Sequence of the first protein:
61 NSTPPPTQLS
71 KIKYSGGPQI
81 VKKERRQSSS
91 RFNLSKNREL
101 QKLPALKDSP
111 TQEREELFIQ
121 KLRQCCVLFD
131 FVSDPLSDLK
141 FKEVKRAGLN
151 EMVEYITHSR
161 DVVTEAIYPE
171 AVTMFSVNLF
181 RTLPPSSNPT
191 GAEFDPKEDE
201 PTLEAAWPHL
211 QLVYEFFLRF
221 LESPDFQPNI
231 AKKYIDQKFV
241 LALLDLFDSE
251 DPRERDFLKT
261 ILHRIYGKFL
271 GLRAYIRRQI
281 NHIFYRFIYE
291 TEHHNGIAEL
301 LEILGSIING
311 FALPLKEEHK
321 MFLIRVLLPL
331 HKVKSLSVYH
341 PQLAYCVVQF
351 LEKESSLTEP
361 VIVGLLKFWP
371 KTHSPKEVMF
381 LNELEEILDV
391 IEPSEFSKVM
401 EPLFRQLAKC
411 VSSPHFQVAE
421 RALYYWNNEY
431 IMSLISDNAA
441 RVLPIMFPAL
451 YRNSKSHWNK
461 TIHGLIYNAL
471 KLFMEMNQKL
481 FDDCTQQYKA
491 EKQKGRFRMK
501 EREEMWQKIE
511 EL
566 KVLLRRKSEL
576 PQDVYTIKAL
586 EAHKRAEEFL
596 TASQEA

Interface contacts:
Residue E574 in the first protein interacts with residue L243 in the second protein (closest heavy-atom distance 3.8 Å).
Residue E292 in the first protein interacts with residue R302 in the second protein (closest heavy-atom distance 3.5 Å).
Residue F368 in the first protein contacts residue Y307 in the second protein (closest heavy-atom distance 3.7 Å).
Residue Y289 in the first protein contacts residue R302 in the second protein (closest heavy-atom distance 3.1 Å).
Residue H415 in the first protein is in contact with residue Q125 in the second protein (closest heavy-atom distance 2.9 Å).
Residue E574 in the first protein interacts with residue Y265 in the second protein (closest heavy-atom distance 2.6 Å).
Residue E193 in the first protein is in contact with residue Y267 in the second protein (closest heavy-atom distance 3.9 Å).
Residue K572 in the first protein contacts residue R89 in the second protein (closest heavy-atom distance 3.2 Å).
Residue L569 in the first protein contacts residue Q122 in the second protein (closest heavy-atom distance 3.7 Å).
Residue L568 in the first protein contacts residue R214 in the second protein (closest heavy-atom distance 3.4 Å).
Residue K332 in the first protein interacts with residue R303 in the second protein (closest heavy-atom distance 4.0 Å).
Residue R571 in the first protein contacts residue Y127 in the second protein (closest heavy-atom distance 3.5 Å).
Residue I288 in the first protein is in contact with residue R302 in the second protein (closest heavy-atom distance 3.1 Å).
Residue R571 in the first protein is in contact with residue V126 in the second protein (closest heavy-atom distance 3.0 Å).
Residue T372 in the first protein interacts with residue D131 in the second protein (closest heavy-atom distance 3.8 Å).
Residue K376 in the first protein is in contact with residue D306 in the second protein (closest heavy-atom distance 2.4 Å).
Residue W458 in the first protein interacts with residue R121 in the second protein (closest heavy-atom distance 3.6 Å).
Residue K371 in the first protein is in contact with residue L309 in the second protein (closest heavy-atom distance 3.7 Å).
Residue P414 in the first protein contacts residue Q125 in the second protein (closest heavy-atom distance 3.0 Å).
Residue K572 in the first protein contacts residue Y127 in the second protein (closest heavy-atom distance 3.3 Å).
Residue R570 in the first protein is in contact with residue V126 in the second protein (closest heavy-atom distance 3.6 Å).
Residue T372 in the first protein interacts with residue R135 in the second protein (closest heavy-atom distance 3.9 Å).
Residue P576 in the first protein interacts with residue M245 in the second protein (closest heavy-atom distance 3.7 Å).
Residue P576 in the first protein contacts residue C269 in the second protein (closest heavy-atom distance 3.6 Å).
Residue K334 in the first protein contacts residue R303 in the second protein (closest heavy-atom distance 3.4 Å).
Residue E198 in the first protein is in contact with residue R268 in the second protein (closest heavy-atom distance 3.2 Å).
Residue T372 in the first protein interacts with residue D306 in the second protein (closest heavy-atom distance 3.4 Å).
Residue I80 in the first protein is in contact with residue L243 in the second protein (closest heavy-atom distance 3.5 Å).
Residue P375 in the first protein is in contact with residue D131 in the second protein (closest heavy-atom distance 3.4 Å).
Residue L568 in the first protein interacts with residue A216 in the second protein (closest heavy-atom distance 3.8 Å).
Residue K371 in the first protein interacts with residue D306 in the second protein (closest heavy-atom distance 2.8 Å).
Residue E193 in the first protein interacts with residue Y91 in the second protein (closest heavy-atom distance 3.6 Å).
Residue P414 in the first protein contacts residue Y130 in the second protein (closest heavy-atom distance 3.5 Å).
Residue K371 in the first protein is in contact with residue Y307 in the second protein (closest heavy-atom distance 3.6 Å).
Residue S374 in the first protein interacts with residue D131 in the second protein (closest heavy-atom distance 2.7 Å).
Residue R571 in the first protein interacts with residue G128 in the second protein (closest heavy-atom distance 3.7 Å).
Residue P370 in the first protein is in contact with residue D306 in the second protein (closest heavy-atom distance 3.8 Å).
Residue K371 in the first protein contacts residue L134 in the second protein (closest heavy-atom distance 3.5 Å).
Residue K332 in the first protein is in contact with residue Y307 in the second protein (closest heavy-atom distance 3.6 Å).
Residue L575 in the first protein interacts with residue R268 in the second protein (closest heavy-atom distance 3.8 Å).
Residue H415 in the first protein is in contact with residue Y130 in the second protein (closest heavy-atom distance 3.4 Å).
Residue F194 in the first protein is in contact with residue R268 in the second protein (closest heavy-atom distance 3.4 Å).
Residue L568 in the first protein is in contact with residue V126 in the second protein (closest heavy-atom distance 3.6 Å).
Residue E574 in the first protein contacts residue R89 in the second protein (closest heavy-atom distance 3.1 Å).
Residue I80 in the first protein interacts with residue M245 in the second protein (closest heavy-atom distance 3.8 Å).
Residue F416 in the first protein contacts residue Q125 in the second protein (closest heavy-atom distance 3.2 Å).
Residue K82 in the first protein contacts residue R268 in the second protein (closest heavy-atom distance 3.7 Å).
Residue W458 in the first protein is in contact with residue W143 in the second protein (closest heavy-atom distance 3.7 Å).
Residue W369 in the first protein contacts residue Y307 in the second protein (closest heavy-atom distance 3.3 Å).
Residue A192 in the first protein is in contact with residue Y91 in the second protein (closest heavy-atom distance 3.3 Å).
Residue F416 in the first protein is in contact with residue Q122 in the second protein (closest heavy-atom distance 3.7 Å).
Residue F194 in the first protein contacts residue Y267 in the second protein (closest heavy-atom distance 3.5 Å).
Residue K367 in the first protein interacts with residue Y307 in the second protein (closest heavy-atom distance 3.6 Å).
Residue L568 in the first protein is in contact with residue W200 in the second protein (closest heavy-atom distance 3.6 Å).
Residue D195 in the first protein interacts with residue R268 in the second protein (closest heavy-atom distance 3.0 Å).
Residue W458 in the first protein contacts residue Q122 in the second protein (closest heavy-atom distance 3.7 Å).
Residue W458 in the first protein interacts with residue Q125 in the second protein (closest heavy-atom distance 3.2 Å).
Residue S374 in the first protein contacts residue Y130 in the second protein (closest heavy-atom distance 3.7 Å).
Residue E290 in the first protein is in contact with residue R302 in the second protein (closest heavy-atom distance 4.0 Å).
Residue D199 in the first protein interacts with residue R268 in the second protein (closest heavy-atom distance 2.5 Å).

Sequence of the second protein:
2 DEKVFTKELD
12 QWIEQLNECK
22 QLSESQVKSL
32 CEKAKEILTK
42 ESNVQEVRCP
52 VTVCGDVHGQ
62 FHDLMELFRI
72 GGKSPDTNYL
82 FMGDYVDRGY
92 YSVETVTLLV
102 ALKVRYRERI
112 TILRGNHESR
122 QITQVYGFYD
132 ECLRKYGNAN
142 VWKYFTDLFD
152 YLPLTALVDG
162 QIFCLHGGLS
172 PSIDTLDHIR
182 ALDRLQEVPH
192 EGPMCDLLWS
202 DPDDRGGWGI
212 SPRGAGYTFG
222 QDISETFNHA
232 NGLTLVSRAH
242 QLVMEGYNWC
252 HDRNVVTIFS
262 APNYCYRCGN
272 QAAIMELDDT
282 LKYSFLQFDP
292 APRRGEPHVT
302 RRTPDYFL

This data describes a binding interaction between two proteins.